Sequence of chain A:
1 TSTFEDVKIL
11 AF

Sequence of chain B:
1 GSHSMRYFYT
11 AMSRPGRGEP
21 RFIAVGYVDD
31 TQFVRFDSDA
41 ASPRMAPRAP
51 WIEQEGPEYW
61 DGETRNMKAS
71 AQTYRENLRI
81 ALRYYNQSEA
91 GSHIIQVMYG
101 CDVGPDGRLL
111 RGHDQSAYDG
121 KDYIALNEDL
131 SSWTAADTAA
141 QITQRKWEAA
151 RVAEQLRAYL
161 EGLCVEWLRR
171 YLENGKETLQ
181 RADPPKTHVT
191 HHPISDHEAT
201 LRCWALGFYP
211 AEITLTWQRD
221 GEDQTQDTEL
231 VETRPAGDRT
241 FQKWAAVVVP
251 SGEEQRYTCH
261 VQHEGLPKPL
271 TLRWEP

This data describes a binding interaction between two proteins.

Contacts between the two chains:
Residue W147 in chain B contacts residue F12 in chain A (closest heavy-atom distance 4.1 Å).
Residue Y99 in chain B is in contact with residue F4 in chain A (closest heavy-atom distance 3.0 Å).
Residue Y159 in chain B interacts with residue T3 in chain A (closest heavy-atom distance 3.8 Å).
Residue Y99 in chain B is in contact with residue T3 in chain A (closest heavy-atom distance 3.5 Å).
Residue N66 in chain B interacts with residue T3 in chain A (closest heavy-atom distance 2.9 Å).
Residue W147 in chain B interacts with residue I9 in chain A (closest heavy-atom distance 3.6 Å).
Residue Y59 in chain B interacts with residue S2 in chain A (closest heavy-atom distance 4.0 Å).
Residue Y84 in chain B interacts with residue F12 in chain A (closest heavy-atom distance 2.9 Å).
Residue L156 in chain B is in contact with residue L10 in chain A (closest heavy-atom distance 4.2 Å).
Residue Y74 in chain B interacts with residue V7 in chain A (closest heavy-atom distance 3.9 Å).
Residue M5 in chain B is in contact with residue S2 in chain A (closest heavy-atom distance 4.1 Å).
Residue A69 in chain B is in contact with residue V7 in chain A (closest heavy-atom distance 3.7 Å).
Residue M45 in chain B is in contact with residue T3 in chain A (closest heavy-atom distance 4.0 Å).
Residue Y159 in chain B is in contact with residue S2 in chain A (closest heavy-atom distance 2.6 Å).
Residue L156 in chain B interacts with residue I9 in chain A (closest heavy-atom distance 4.3 Å).
Residue Y9 in chain B is in contact with residue T3 in chain A (closest heavy-atom distance 4.0 Å).
Residue V152 in chain B contacts residue L10 in chain A (closest heavy-atom distance 3.6 Å).
Residue G62 in chain B is in contact with residue T1 in chain A (closest heavy-atom distance 4.1 Å).
Residue K146 in chain B is in contact with residue F12 in chain A (closest heavy-atom distance 2.9 Å).
Residue N77 in chain B is in contact with residue F12 in chain A (closest heavy-atom distance 2.9 Å).
Residue Y171 in chain B is in contact with residue S2 in chain A (closest heavy-atom distance 2.9 Å).
Residue T73 in chain B interacts with residue L10 in chain A (closest heavy-atom distance 4.0 Å).
Residue Q155 in chain B contacts residue F4 in chain A (closest heavy-atom distance 4.1 Å).
Residue W147 in chain B is in contact with residue L10 in chain A (closest heavy-atom distance 3.8 Å).
Residue E63 in chain B interacts with residue T3 in chain A (closest heavy-atom distance 2.9 Å).
Residue Y74 in chain B is in contact with residue L10 in chain A (closest heavy-atom distance 3.8 Å).
Residue T73 in chain B contacts residue K8 in chain A (closest heavy-atom distance 3.8 Å).
Residue V152 in chain B is in contact with residue I9 in chain A (closest heavy-atom distance 3.5 Å).
Residue T73 in chain B interacts with residue A11 in chain A (closest heavy-atom distance 4.5 Å).
Residue Y159 in chain B contacts residue F4 in chain A (closest heavy-atom distance 3.7 Å).
Residue Y7 in chain B is in contact with residue S2 in chain A (closest heavy-atom distance 2.8 Å).
Residue N66 in chain B interacts with residue T1 in chain A (closest heavy-atom distance 2.9 Å).
Residue T73 in chain B interacts with residue V7 in chain A (closest heavy-atom distance 3.6 Å).
Residue L163 in chain B interacts with residue T1 in chain A (closest heavy-atom distance 3.7 Å).
Residue N77 in chain B contacts residue L10 in chain A (closest heavy-atom distance 2.9 Å).
Residue Y74 in chain B interacts with residue F12 in chain A (closest heavy-atom distance 4.5 Å).
Residue I95 in chain B contacts residue F12 in chain A (closest heavy-atom distance 3.8 Å).
Residue Y7 in chain B interacts with residue T3 in chain A (closest heavy-atom distance 3.4 Å).
Residue N66 in chain B is in contact with residue V7 in chain A (closest heavy-atom distance 4.6 Å).
Residue Q155 in chain B is in contact with residue I9 in chain A (closest heavy-atom distance 3.8 Å).
Residue N66 in chain B interacts with residue F4 in chain A (closest heavy-atom distance 4.2 Å).
Residue I142 in chain B is in contact with residue F12 in chain A (closest heavy-atom distance 4.6 Å).
Residue I80 in chain B is in contact with residue F12 in chain A (closest heavy-atom distance 3.7 Å).
Residue Q155 in chain B contacts residue D6 in chain A (closest heavy-atom distance 3.2 Å).
Residue N66 in chain B interacts with residue E5 in chain A (closest heavy-atom distance 3.5 Å).
Residue K146 in chain B is in contact with residue A11 in chain A (closest heavy-atom distance 4.5 Å).
Residue E63 in chain B is in contact with residue T1 in chain A (closest heavy-atom distance 3.2 Å).
Residue Y9 in chain B is in contact with residue F4 in chain A (closest heavy-atom distance 4.7 Å).
Residue T143 in chain B contacts residue F12 in chain A (closest heavy-atom distance 2.7 Å).
Residue Y159 in chain B interacts with residue T1 in chain A (closest heavy-atom distance 4.6 Å).
Residue N77 in chain B interacts with residue A11 in chain A (closest heavy-atom distance 3.6 Å).
Residue W167 in chain B interacts with residue T1 in chain A (closest heavy-atom distance 3.4 Å).
Residue E63 in chain B interacts with residue S2 in chain A (closest heavy-atom distance 2.8 Å).
Residue L156 in chain B interacts with residue F4 in chain A (closest heavy-atom distance 4.0 Å).
Residue W167 in chain B contacts residue S2 in chain A (closest heavy-atom distance 3.6 Å).
Residue Y123 in chain B contacts residue F12 in chain A (closest heavy-atom distance 3.6 Å).
Residue S70 in chain B contacts residue V7 in chain A (closest heavy-atom distance 3.6 Å).
Residue W147 in chain B contacts residue A11 in chain A (closest heavy-atom distance 3.0 Å).
Residue T143 in chain B interacts with residue A11 in chain A (closest heavy-atom distance 4.4 Å).
Residue M67 in chain B is in contact with residue T3 in chain A (closest heavy-atom distance 3.6 Å).